Sequence of chain B:
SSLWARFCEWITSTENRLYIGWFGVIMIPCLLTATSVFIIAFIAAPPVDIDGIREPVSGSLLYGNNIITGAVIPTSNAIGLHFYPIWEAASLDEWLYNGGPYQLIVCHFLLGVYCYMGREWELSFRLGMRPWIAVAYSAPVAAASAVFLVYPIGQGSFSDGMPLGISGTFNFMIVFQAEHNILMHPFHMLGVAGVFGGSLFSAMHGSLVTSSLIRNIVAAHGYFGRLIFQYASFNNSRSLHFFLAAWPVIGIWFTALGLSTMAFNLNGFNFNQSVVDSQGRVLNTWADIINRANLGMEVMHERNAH

Interface contacts:
Residue W22 in chain B is in contact with residue F19 in chain A (closest heavy-atom distance 3.2 Å).
Residue W22 in chain B interacts with residue L18 in chain A (closest heavy-atom distance 4.2 Å).
Residue W22 in chain B interacts with residue S25 in chain A (closest heavy-atom distance 4.6 Å).
Residue V25 in chain B contacts residue L18 in chain A (closest heavy-atom distance 4.2 Å).
Residue I26 in chain B interacts with residue V16 in chain A (closest heavy-atom distance 4.2 Å).
Residue F23 in chain B interacts with residue F23 in chain A (closest heavy-atom distance 3.5 Å).
Residue A90 in chain B is in contact with residue M1 in chain A (closest heavy-atom distance 4.6 Å).
Residue W87 in chain B interacts with residue M1 in chain A (closest heavy-atom distance 3.9 Å).
Residue W87 in chain B is in contact with residue L4 in chain A (closest heavy-atom distance 4.4 Å).
Residue W4 in chain B is in contact with residue F21 in chain A (closest heavy-atom distance 3.6 Å).
Residue L92 in chain B interacts with residue M1 in chain A (closest heavy-atom distance 4.5 Å).
Residue P29 in chain B is in contact with residue F15 in chain A (closest heavy-atom distance 3.5 Å).
Residue V25 in chain B interacts with residue F19 in chain A (closest heavy-atom distance 4.7 Å).
Residue S91 in chain B interacts with residue M1 in chain A (closest heavy-atom distance 4.4 Å).
Residue W22 in chain B contacts residue D27 in chain A (closest heavy-atom distance 4.5 Å).
Residue I86 in chain B is in contact with residue M1 in chain A (closest heavy-atom distance 3.3 Å).
Residue I26 in chain B interacts with residue F19 in chain A (closest heavy-atom distance 3.5 Å).
Residue I26 in chain B contacts residue F15 in chain A (closest heavy-atom distance 3.5 Å).
Residue W22 in chain B contacts residue F23 in chain A (closest heavy-atom distance 3.4 Å).
Residue W87 in chain B is in contact with residue Y9 in chain A (closest heavy-atom distance 4.2 Å).
Residue I86 in chain B is in contact with residue L4 in chain A (closest heavy-atom distance 3.7 Å).
Residue W22 in chain B is in contact with residue G22 in chain A (closest heavy-atom distance 3.2 Å).
Residue W4 in chain B interacts with residue G22 in chain A (closest heavy-atom distance 4.7 Å).
Residue A89 in chain B is in contact with residue M1 in chain A (closest heavy-atom distance 3.7 Å).
Residue C8 in chain B interacts with residue S25 in chain A (closest heavy-atom distance 3.0 Å).
Residue W87 in chain B is in contact with residue K5 in chain A (closest heavy-atom distance 4.0 Å).
Residue E88 in chain B interacts with residue K5 in chain A (closest heavy-atom distance 4.7 Å).
Residue W87 in chain B interacts with residue V8 in chain A (closest heavy-atom distance 3.7 Å).
Residue F7 in chain B contacts residue L18 in chain A (closest heavy-atom distance 3.5 Å).
Residue F23 in chain B is in contact with residue F19 in chain A (closest heavy-atom distance 4.2 Å).
Residue V25 in chain B contacts residue F15 in chain A (closest heavy-atom distance 4.0 Å).
Residue W4 in chain B contacts residue L18 in chain A (closest heavy-atom distance 3.6 Å).
Residue W4 in chain B contacts residue S25 in chain A (closest heavy-atom distance 4.2 Å).

Sequence of chain A:
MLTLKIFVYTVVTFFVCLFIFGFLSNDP

This data describes a binding interaction between two proteins.